Sequence of protein 2:
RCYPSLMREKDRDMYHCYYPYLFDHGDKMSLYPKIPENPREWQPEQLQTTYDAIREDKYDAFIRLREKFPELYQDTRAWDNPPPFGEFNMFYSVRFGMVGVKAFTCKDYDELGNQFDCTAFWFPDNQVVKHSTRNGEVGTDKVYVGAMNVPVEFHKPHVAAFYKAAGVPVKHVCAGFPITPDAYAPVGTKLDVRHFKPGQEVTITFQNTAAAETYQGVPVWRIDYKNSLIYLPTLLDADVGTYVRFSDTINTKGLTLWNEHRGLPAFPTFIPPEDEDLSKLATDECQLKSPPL

These two protein chains interact to form a complex.

Interface contacts:
Residue R355 in protein 2 is in contact with residue Q98 in protein 1 (closest heavy-atom distance 3.1 Å).
Residue R54 in protein 2 interacts with residue Q67 in protein 1 (closest heavy-atom distance 3.1 Å).
Residue I364 in protein 2 interacts with residue L84 in protein 1 (closest heavy-atom distance 3.7 Å).
Residue M71 in protein 2 interacts with residue Y53 in protein 1 (closest heavy-atom distance 3.4 Å).
Residue W351 in protein 2 contacts residue Q97 in protein 1 (closest heavy-atom distance 3.4 Å).
Residue L48 in protein 2 contacts residue N59 in protein 1 (closest heavy-atom distance 2.8 Å).
Residue P223 in protein 2 is in contact with residue E72 in protein 1 (closest heavy-atom distance 3.3 Å).
Residue Y61 in protein 2 interacts with residue W56 in protein 1 (closest heavy-atom distance 3.6 Å).
Residue Y226 in protein 2 is in contact with residue R81 in protein 1 (closest heavy-atom distance 3.4 Å).
Residue K239 in protein 2 interacts with residue I92 in protein 1 (closest heavy-atom distance 3.1 Å).
Residue H58 in protein 2 interacts with residue V58 in protein 1 (closest heavy-atom distance 3.3 Å).
Residue R236 in protein 2 interacts with residue W93 in protein 1 (closest heavy-atom distance 2.9 Å).
Residue A359 in protein 2 contacts residue T88 in protein 1 (closest heavy-atom distance 3.6 Å).
Residue D122 in protein 2 interacts with residue Y53 in protein 1 (closest heavy-atom distance 3.6 Å).
Residue S47 in protein 2 interacts with residue V65 in protein 1 (closest heavy-atom distance 3.4 Å).
Residue R355 in protein 2 contacts residue Q97 in protein 1 (closest heavy-atom distance 3.1 Å).
Residue I364 in protein 2 is in contact with residue T88 in protein 1 (closest heavy-atom distance 2.7 Å).
Residue P124 in protein 2 contacts residue Y51 in protein 1 (closest heavy-atom distance 3.7 Å).
Residue W121 in protein 2 contacts residue W56 in protein 1 (closest heavy-atom distance 3.5 Å).
Residue P228 in protein 2 is in contact with residue R81 in protein 1 (closest heavy-atom distance 3.2 Å).
Residue S47 in protein 2 contacts residue F64 in protein 1 (closest heavy-atom distance 3.5 Å).
Residue K239 in protein 2 contacts residue Q97 in protein 1 (closest heavy-atom distance 3.6 Å).
Residue Y226 in protein 2 is in contact with residue K80 in protein 1 (closest heavy-atom distance 3.2 Å).
Residue I364 in protein 2 contacts residue P85 in protein 1 (closest heavy-atom distance 3.6 Å).
Residue Y134 in protein 2 interacts with residue F70 in protein 1 (closest heavy-atom distance 3.4 Å).
Residue H58 in protein 2 contacts residue W57 in protein 1 (closest heavy-atom distance 3.7 Å).
Residue L357 in protein 2 is in contact with residue I92 in protein 1 (closest heavy-atom distance 3.2 Å).
Residue F127 in protein 2 interacts with residue V76 in protein 1 (closest heavy-atom distance 3.6 Å).
Residue Y60 in protein 2 is in contact with residue W56 in protein 1 (closest heavy-atom distance 2.9 Å).
Residue P361 in protein 2 contacts residue P85 in protein 1 (closest heavy-atom distance 3.5 Å).
Residue N177 in protein 2 is in contact with residue R32 in protein 1 (closest heavy-atom distance 2.6 Å).
Residue D55 in protein 2 contacts residue W57 in protein 1 (closest heavy-atom distance 3.1 Å).
Residue F133 in protein 2 contacts residue Y68 in protein 1 (closest heavy-atom distance 3.6 Å).
Residue R54 in protein 2 contacts residue W57 in protein 1 (closest heavy-atom distance 3.2 Å).
Residue W121 in protein 2 interacts with residue Y51 in protein 1 (closest heavy-atom distance 2.8 Å).
Residue N131 in protein 2 interacts with residue F70 in protein 1 (closest heavy-atom distance 3.1 Å).
Residue E179 in protein 2 interacts with residue Q28 in protein 1 (closest heavy-atom distance 3.3 Å).
Residue P358 in protein 2 contacts residue I92 in protein 1 (closest heavy-atom distance 3.6 Å).
Residue R54 in protein 2 interacts with residue N54 in protein 1 (closest heavy-atom distance 3.3 Å).
Residue Q242 in protein 2 interacts with residue Q97 in protein 1 (closest heavy-atom distance 3.3 Å).
Residue Y63 in protein 2 contacts residue N54 in protein 1 (closest heavy-atom distance 3.5 Å).
Residue C59 in protein 2 is in contact with residue W57 in protein 1 (closest heavy-atom distance 3.5 Å).
Residue F127 in protein 2 contacts residue V71 in protein 1 (closest heavy-atom distance 3.2 Å).
Residue P223 in protein 2 is in contact with residue T77 in protein 1 (closest heavy-atom distance 3.2 Å).
Residue Y134 in protein 2 contacts residue E72 in protein 1 (closest heavy-atom distance 2.9 Å).
Residue L64 in protein 2 interacts with residue N54 in protein 1 (closest heavy-atom distance 2.6 Å).
Residue M49 in protein 2 contacts residue W57 in protein 1 (closest heavy-atom distance 3.6 Å).
Residue F127 in protein 2 interacts with residue E72 in protein 1 (closest heavy-atom distance 3.5 Å).
Residue Y63 in protein 2 is in contact with residue W57 in protein 1 (closest heavy-atom distance 3.5 Å).
Residue G241 in protein 2 interacts with residue T99 in protein 1 (closest heavy-atom distance 3.7 Å).
Residue G241 in protein 2 contacts residue Q97 in protein 1 (closest heavy-atom distance 3.2 Å).
Residue W121 in protein 2 interacts with residue Y53 in protein 1 (closest heavy-atom distance 3.2 Å).
Residue L48 in protein 2 is in contact with residue E60 in protein 1 (closest heavy-atom distance 3.7 Å).
Residue L381 in protein 2 is in contact with residue W93 in protein 1 (closest heavy-atom distance 3.6 Å).
Residue A120 in protein 2 interacts with residue W56 in protein 1 (closest heavy-atom distance 3.7 Å).
Residue L350 in protein 2 is in contact with residue Q97 in protein 1 (closest heavy-atom distance 2.8 Å).
Residue D224 in protein 2 contacts residue K80 in protein 1 (closest heavy-atom distance 3.2 Å).
Residue F363 in protein 2 interacts with residue T88 in protein 1 (closest heavy-atom distance 3.5 Å).
Residue F363 in protein 2 contacts residue W93 in protein 1 (closest heavy-atom distance 3.5 Å).
Residue P384 in protein 2 is in contact with residue P96 in protein 1 (closest heavy-atom distance 3.4 Å).

Sequence of protein 1:
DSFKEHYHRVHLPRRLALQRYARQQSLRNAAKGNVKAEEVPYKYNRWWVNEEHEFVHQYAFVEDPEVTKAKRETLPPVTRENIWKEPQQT